Sequence of protein 1:
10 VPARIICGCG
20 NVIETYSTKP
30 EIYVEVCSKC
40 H

Residue-level contacts at the interface:
Residue V54 in protein 2 contacts residue G17 in protein 1 (closest heavy-atom distance 3.1 Å).
Residue R3 in protein 2 contacts residue E34 in protein 1 (closest heavy-atom distance 3.1 Å).
Residue R57 in protein 2 is in contact with residue E34 in protein 1 (closest heavy-atom distance 2.9 Å).
Residue R57 in protein 2 contacts residue V35 in protein 1 (closest heavy-atom distance 3.5 Å).
Residue E61 in protein 2 interacts with residue V35 in protein 1 (closest heavy-atom distance 4.3 Å).
Residue I4 in protein 2 is in contact with residue E34 in protein 1 (closest heavy-atom distance 4.6 Å).
Residue R57 in protein 2 contacts residue G17 in protein 1 (closest heavy-atom distance 3.6 Å).
Residue R57 in protein 2 is in contact with residue V33 in protein 1 (closest heavy-atom distance 4.4 Å).
Residue E58 in protein 2 interacts with residue G17 in protein 1 (closest heavy-atom distance 4.9 Å).
Residue E50 in protein 2 interacts with residue Y32 in protein 1 (closest heavy-atom distance 2.9 Å).

These two protein chains interact to form a complex.

Sequence of protein 2:
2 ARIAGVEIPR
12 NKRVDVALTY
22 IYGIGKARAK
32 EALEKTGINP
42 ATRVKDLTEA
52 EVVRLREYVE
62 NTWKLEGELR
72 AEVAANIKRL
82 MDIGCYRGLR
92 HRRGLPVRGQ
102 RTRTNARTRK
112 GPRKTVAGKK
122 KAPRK